These two protein chains interact to form a complex.

Interface contacts:
Residue F9 in the first protein interacts with residue L2 in the second protein (closest heavy-atom distance 3.8 Å).
Residue V152 in the first protein interacts with residue F5 in the second protein (closest heavy-atom distance 4.2 Å).
Residue Y159 in the first protein contacts residue A1 in the second protein (closest heavy-atom distance 2.7 Å).
Residue W167 in the first protein contacts residue A1 in the second protein (closest heavy-atom distance 3.5 Å).
Residue T73 in the first protein is in contact with residue V8 in the second protein (closest heavy-atom distance 4.0 Å).
Residue H70 in the first protein interacts with residue L2 in the second protein (closest heavy-atom distance 4.3 Å).
Residue H114 in the first protein is in contact with residue W3 in the second protein (closest heavy-atom distance 4.0 Å).
Residue K146 in the first protein contacts residue L9 in the second protein (closest heavy-atom distance 2.8 Å).
Residue Y123 in the first protein interacts with residue L9 in the second protein (closest heavy-atom distance 3.9 Å).
Residue F33 in the first protein contacts residue A1 in the second protein (closest heavy-atom distance 4.8 Å).
Residue W147 in the first protein interacts with residue V8 in the second protein (closest heavy-atom distance 2.6 Å).
Residue M45 in the first protein interacts with residue L2 in the second protein (closest heavy-atom distance 3.7 Å).
Residue Y116 in the first protein is in contact with residue L9 in the second protein (closest heavy-atom distance 3.8 Å).
Residue V152 in the first protein contacts residue W3 in the second protein (closest heavy-atom distance 4.1 Å).
Residue T73 in the first protein interacts with residue P7 in the second protein (closest heavy-atom distance 3.3 Å).
Residue T142 in the first protein is in contact with residue L9 in the second protein (closest heavy-atom distance 4.9 Å).
Residue V152 in the first protein contacts residue P7 in the second protein (closest heavy-atom distance 4.2 Å).
Residue Y7 in the first protein is in contact with residue L2 in the second protein (closest heavy-atom distance 3.4 Å).
Residue K66 in the first protein contacts residue W3 in the second protein (closest heavy-atom distance 3.7 Å).
Residue T80 in the first protein interacts with residue L9 in the second protein (closest heavy-atom distance 3.4 Å).
Residue D77 in the first protein is in contact with residue P7 in the second protein (closest heavy-atom distance 4.8 Å).
Residue Q155 in the first protein is in contact with residue W3 in the second protein (closest heavy-atom distance 3.9 Å).
Residue K66 in the first protein interacts with residue L2 in the second protein (closest heavy-atom distance 2.8 Å).
Residue Y59 in the first protein contacts residue A1 in the second protein (closest heavy-atom distance 4.4 Å).
Residue Y116 in the first protein interacts with residue P7 in the second protein (closest heavy-atom distance 4.2 Å).
Residue T73 in the first protein is in contact with residue F6 in the second protein (closest heavy-atom distance 3.7 Å).
Residue H70 in the first protein interacts with residue F5 in the second protein (closest heavy-atom distance 4.8 Å).
Residue D77 in the first protein is in contact with residue L9 in the second protein (closest heavy-atom distance 2.9 Å).
Residue I124 in the first protein interacts with residue L9 in the second protein (closest heavy-atom distance 4.7 Å).
Residue R97 in the first protein contacts residue P7 in the second protein (closest heavy-atom distance 3.9 Å).
Residue H70 in the first protein is in contact with residue F6 in the second protein (closest heavy-atom distance 3.6 Å).
Residue R97 in the first protein is in contact with residue W3 in the second protein (closest heavy-atom distance 3.8 Å).
Residue D77 in the first protein contacts residue V8 in the second protein (closest heavy-atom distance 3.7 Å).
Residue L81 in the first protein interacts with residue L9 in the second protein (closest heavy-atom distance 3.7 Å).
Residue Y99 in the first protein contacts residue W3 in the second protein (closest heavy-atom distance 3.0 Å).
Residue T143 in the first protein interacts with residue V8 in the second protein (closest heavy-atom distance 4.2 Å).
Residue Y159 in the first protein contacts residue L2 in the second protein (closest heavy-atom distance 3.7 Å).
Residue E63 in the first protein contacts residue L2 in the second protein (closest heavy-atom distance 2.8 Å).
Residue Y171 in the first protein is in contact with residue A1 in the second protein (closest heavy-atom distance 2.7 Å).
Residue K146 in the first protein is in contact with residue V8 in the second protein (closest heavy-atom distance 4.4 Å).
Residue A69 in the first protein interacts with residue F6 in the second protein (closest heavy-atom distance 3.6 Å).
Residue V95 in the first protein contacts residue L9 in the second protein (closest heavy-atom distance 4.5 Å).
Residue T163 in the first protein interacts with residue A1 in the second protein (closest heavy-atom distance 4.5 Å).
Residue K66 in the first protein contacts residue G4 in the second protein (closest heavy-atom distance 3.9 Å).
Residue M5 in the first protein contacts residue A1 in the second protein (closest heavy-atom distance 3.9 Å).
Residue V67 in the first protein is in contact with residue L2 in the second protein (closest heavy-atom distance 3.6 Å).
Residue W147 in the first protein contacts residue P7 in the second protein (closest heavy-atom distance 3.6 Å).
Residue Y159 in the first protein is in contact with residue W3 in the second protein (closest heavy-atom distance 3.5 Å).
Residue K66 in the first protein is in contact with residue A1 in the second protein (closest heavy-atom distance 4.3 Å).
Residue K66 in the first protein contacts residue F6 in the second protein (closest heavy-atom distance 3.7 Å).
Residue H114 in the first protein contacts residue P7 in the second protein (closest heavy-atom distance 4.6 Å).
Residue Q155 in the first protein interacts with residue F5 in the second protein (closest heavy-atom distance 3.7 Å).
Residue E63 in the first protein interacts with residue A1 in the second protein (closest heavy-atom distance 3.5 Å).
Residue T143 in the first protein interacts with residue L9 in the second protein (closest heavy-atom distance 2.5 Å).
Residue Y99 in the first protein is in contact with residue L2 in the second protein (closest heavy-atom distance 3.5 Å).
Residue L156 in the first protein is in contact with residue W3 in the second protein (closest heavy-atom distance 3.6 Å).
Residue W147 in the first protein is in contact with residue L9 in the second protein (closest heavy-atom distance 3.7 Å).
Residue Y84 in the first protein is in contact with residue L9 in the second protein (closest heavy-atom distance 2.8 Å).
Residue H70 in the first protein is in contact with residue W3 in the second protein (closest heavy-atom distance 3.2 Å).
Residue Y7 in the first protein is in contact with residue A1 in the second protein (closest heavy-atom distance 2.8 Å).

Sequence of the second protein:
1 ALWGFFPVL

Sequence of the first protein:
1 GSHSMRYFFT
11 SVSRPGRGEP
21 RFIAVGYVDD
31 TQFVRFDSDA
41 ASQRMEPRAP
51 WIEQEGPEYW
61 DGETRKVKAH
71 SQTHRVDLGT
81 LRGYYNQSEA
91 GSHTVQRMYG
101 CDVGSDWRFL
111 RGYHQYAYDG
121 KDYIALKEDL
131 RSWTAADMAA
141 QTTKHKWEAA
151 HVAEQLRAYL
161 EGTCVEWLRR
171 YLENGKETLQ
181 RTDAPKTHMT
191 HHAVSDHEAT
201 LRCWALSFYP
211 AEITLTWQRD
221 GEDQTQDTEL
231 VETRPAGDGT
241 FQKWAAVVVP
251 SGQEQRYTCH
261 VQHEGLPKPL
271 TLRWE